Sequence of chain B:
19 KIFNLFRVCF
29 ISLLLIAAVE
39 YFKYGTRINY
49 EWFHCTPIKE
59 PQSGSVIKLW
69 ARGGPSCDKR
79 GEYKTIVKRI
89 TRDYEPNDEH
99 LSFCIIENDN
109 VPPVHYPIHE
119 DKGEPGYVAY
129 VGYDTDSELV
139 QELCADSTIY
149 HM

These two protein chains interact to form a complex.

Residue-level contacts at the interface:
Residue W264 in chain A interacts with residue V37 in chain B (closest heavy-atom distance 3.7 Å).
Residue W264 in chain A interacts with residue L33 in chain B (closest heavy-atom distance 4.1 Å).
Residue Y348 in chain A contacts residue K41 in chain B (closest heavy-atom distance 3.4 Å).
Residue C236 in chain A is in contact with residue L23 in chain B (closest heavy-atom distance 4.0 Å).
Residue Q346 in chain A contacts residue R45 in chain B (closest heavy-atom distance 3.5 Å).
Residue V239 in chain A contacts residue L23 in chain B (closest heavy-atom distance 3.3 Å).
Residue V340 in chain A contacts residue P73 in chain B (closest heavy-atom distance 4.5 Å).
Residue Y348 in chain A contacts residue F40 in chain B (closest heavy-atom distance 4.5 Å).
Residue A344 in chain A contacts residue R45 in chain B (closest heavy-atom distance 3.8 Å).
Residue Q241 in chain A interacts with residue K19 in chain B (closest heavy-atom distance 4.5 Å).
Residue F343 in chain A interacts with residue T44 in chain B (closest heavy-atom distance 3.9 Å).
Residue V340 in chain A interacts with residue S74 in chain B (closest heavy-atom distance 4.7 Å).
Residue V239 in chain A contacts residue K19 in chain B (closest heavy-atom distance 4.0 Å).
Residue L240 in chain A is in contact with residue I20 in chain B (closest heavy-atom distance 3.6 Å).
Residue Q346 in chain A interacts with residue K41 in chain B (closest heavy-atom distance 4.1 Å).
Residue W264 in chain A is in contact with residue I34 in chain B (closest heavy-atom distance 3.9 Å).
Residue F343 in chain A interacts with residue R45 in chain B (closest heavy-atom distance 3.9 Å).
Residue V239 in chain A interacts with residue N22 in chain B (closest heavy-atom distance 4.0 Å).
Residue A344 in chain A is in contact with residue Y48 in chain B (closest heavy-atom distance 3.6 Å).
Residue L133 in chain A is in contact with residue I34 in chain B (closest heavy-atom distance 4.0 Å).
Residue L341 in chain A contacts residue H52 in chain B (closest heavy-atom distance 3.9 Å).
Residue F269 in chain A is in contact with residue V37 in chain B (closest heavy-atom distance 4.3 Å).
Residue L133 in chain A interacts with residue L31 in chain B (closest heavy-atom distance 4.9 Å).
Residue L341 in chain A interacts with residue S74 in chain B (closest heavy-atom distance 4.5 Å).
Residue H270 in chain A interacts with residue K41 in chain B (closest heavy-atom distance 4.3 Å).
Residue F343 in chain A is in contact with residue Y48 in chain B (closest heavy-atom distance 3.9 Å).
Residue F269 in chain A interacts with residue F40 in chain B (closest heavy-atom distance 4.3 Å).
Residue F343 in chain A interacts with residue F51 in chain B (closest heavy-atom distance 3.9 Å).
Residue Y348 in chain A is in contact with residue T44 in chain B (closest heavy-atom distance 5.0 Å).
Residue L240 in chain A contacts residue K19 in chain B (closest heavy-atom distance 3.4 Å).
Residue A344 in chain A interacts with residue H52 in chain B (closest heavy-atom distance 4.8 Å).
Residue F343 in chain A contacts residue H52 in chain B (closest heavy-atom distance 3.0 Å).
Residue V239 in chain A interacts with residue V26 in chain B (closest heavy-atom distance 4.6 Å).
Residue F343 in chain A is in contact with residue F40 in chain B (closest heavy-atom distance 4.2 Å).
Residue V268 in chain A interacts with residue K41 in chain B (closest heavy-atom distance 3.5 Å).
Residue A344 in chain A interacts with residue R78 in chain B (closest heavy-atom distance 3.9 Å).
Residue V268 in chain A contacts residue E38 in chain B (closest heavy-atom distance 3.6 Å).
Residue L240 in chain A interacts with residue L23 in chain B (closest heavy-atom distance 3.5 Å).
Residue F269 in chain A contacts residue K41 in chain B (closest heavy-atom distance 4.2 Å).
Residue N342 in chain A is in contact with residue H52 in chain B (closest heavy-atom distance 3.4 Å).
Residue V268 in chain A interacts with residue V37 in chain B (closest heavy-atom distance 4.5 Å).
Residue V340 in chain A contacts residue I116 in chain B (closest heavy-atom distance 4.2 Å).
Residue N342 in chain A interacts with residue S74 in chain B (closest heavy-atom distance 3.2 Å).

Sequence of chain A:
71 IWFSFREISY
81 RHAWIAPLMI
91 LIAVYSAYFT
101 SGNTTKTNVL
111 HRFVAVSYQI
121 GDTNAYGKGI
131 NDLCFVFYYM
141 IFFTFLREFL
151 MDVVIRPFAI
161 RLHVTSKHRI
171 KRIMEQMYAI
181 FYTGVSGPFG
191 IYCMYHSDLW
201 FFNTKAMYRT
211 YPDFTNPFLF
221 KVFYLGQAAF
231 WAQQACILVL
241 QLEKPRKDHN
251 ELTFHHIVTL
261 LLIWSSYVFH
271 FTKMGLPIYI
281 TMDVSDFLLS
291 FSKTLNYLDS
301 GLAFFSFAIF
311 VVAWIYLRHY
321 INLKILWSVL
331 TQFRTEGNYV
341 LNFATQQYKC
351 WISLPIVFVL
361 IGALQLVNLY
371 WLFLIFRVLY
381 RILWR